Residue-level contacts at the interface:
Residue I97 in protein 1 is in contact with residue L12 in protein 2 (closest heavy-atom distance 4.3 Å).
Residue R85 in protein 1 is in contact with residue I11 in protein 2 (closest heavy-atom distance 3.4 Å).
Residue S93 in protein 1 interacts with residue A8 in protein 2 (closest heavy-atom distance 3.4 Å).
Residue I97 in protein 1 interacts with residue I11 in protein 2 (closest heavy-atom distance 3.7 Å).
Residue G92 in protein 1 contacts residue A8 in protein 2 (closest heavy-atom distance 4.8 Å).
Residue T94 in protein 1 is in contact with residue I11 in protein 2 (closest heavy-atom distance 4.7 Å).

Sequence of protein 2:
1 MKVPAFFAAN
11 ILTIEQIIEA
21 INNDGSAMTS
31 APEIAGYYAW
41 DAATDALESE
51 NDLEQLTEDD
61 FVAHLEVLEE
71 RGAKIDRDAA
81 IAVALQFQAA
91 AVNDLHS

Sequence of protein 1:
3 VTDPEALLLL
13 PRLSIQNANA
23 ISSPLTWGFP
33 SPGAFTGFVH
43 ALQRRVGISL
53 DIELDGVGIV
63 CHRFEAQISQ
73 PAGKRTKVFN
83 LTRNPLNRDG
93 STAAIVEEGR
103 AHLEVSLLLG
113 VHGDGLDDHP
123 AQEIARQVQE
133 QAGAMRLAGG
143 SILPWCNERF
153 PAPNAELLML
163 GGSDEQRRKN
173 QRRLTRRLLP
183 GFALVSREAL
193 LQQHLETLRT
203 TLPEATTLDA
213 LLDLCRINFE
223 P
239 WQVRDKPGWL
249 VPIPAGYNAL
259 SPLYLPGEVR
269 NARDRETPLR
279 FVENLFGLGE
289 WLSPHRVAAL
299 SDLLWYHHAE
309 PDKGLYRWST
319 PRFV

These two protein chains interact to form a complex.